The following describes two proteins that form a bound complex.

Interface contacts:
Residue E10 in chain A interacts with residue P15 in chain B (closest heavy-atom distance 4.2 Å).
Residue E10 in chain A is in contact with residue E19 in chain B (closest heavy-atom distance 4.8 Å).

Sequence of chain B:
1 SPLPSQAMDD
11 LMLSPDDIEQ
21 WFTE

Sequence of chain A:
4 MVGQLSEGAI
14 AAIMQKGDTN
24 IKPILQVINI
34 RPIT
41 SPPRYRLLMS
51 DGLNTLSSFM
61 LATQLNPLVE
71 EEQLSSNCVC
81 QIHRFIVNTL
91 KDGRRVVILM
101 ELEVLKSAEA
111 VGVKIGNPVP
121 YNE